Sequence of protein 1:
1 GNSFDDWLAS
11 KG

Contacts between the two chains:
Residue K145 in protein 2 is in contact with residue S3 in protein 1 (closest heavy-atom distance 4.7 Å).
Residue A141 in protein 2 interacts with residue S3 in protein 1 (closest heavy-atom distance 3.3 Å).
Residue W144 in protein 2 contacts residue W7 in protein 1 (closest heavy-atom distance 3.6 Å).
Residue N142 in protein 2 contacts residue S3 in protein 1 (closest heavy-atom distance 2.8 Å).
Residue W144 in protein 2 interacts with residue F4 in protein 1 (closest heavy-atom distance 3.6 Å).
Residue K145 in protein 2 interacts with residue W7 in protein 1 (closest heavy-atom distance 4.7 Å).
Residue W144 in protein 2 interacts with residue S3 in protein 1 (closest heavy-atom distance 2.9 Å).

This data describes a binding interaction between two proteins.

Sequence of protein 2:
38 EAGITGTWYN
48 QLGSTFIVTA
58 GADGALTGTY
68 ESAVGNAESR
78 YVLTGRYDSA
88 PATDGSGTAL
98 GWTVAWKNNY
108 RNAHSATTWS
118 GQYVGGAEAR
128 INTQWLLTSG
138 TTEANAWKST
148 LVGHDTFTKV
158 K